Sequence of protein 1:
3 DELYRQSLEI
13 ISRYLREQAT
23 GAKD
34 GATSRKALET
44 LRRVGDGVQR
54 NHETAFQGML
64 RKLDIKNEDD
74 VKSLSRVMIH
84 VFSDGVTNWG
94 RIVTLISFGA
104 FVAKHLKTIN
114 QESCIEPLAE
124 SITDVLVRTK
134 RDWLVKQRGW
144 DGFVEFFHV

Interface contacts:
Residue F149 in protein 1 contacts residue N18 in protein 2 (closest heavy-atom distance 3.3 Å).
Residue D87 in protein 1 interacts with residue R11 in protein 2 (closest heavy-atom distance 3.5 Å).
Residue G93 in protein 1 interacts with residue N17 in protein 2 (closest heavy-atom distance 4.2 Å).
Residue T97 in protein 1 contacts residue I13 in protein 2 (closest heavy-atom distance 3.8 Å).
Residue V51 in protein 1 is in contact with residue I13 in protein 2 (closest heavy-atom distance 4.0 Å).
Residue F85 in protein 1 interacts with residue R11 in protein 2 (closest heavy-atom distance 4.5 Å).
Residue V47 in protein 1 interacts with residue Y21 in protein 2 (closest heavy-atom distance 3.8 Å).
Residue V152 in protein 1 is in contact with residue Y21 in protein 2 (closest heavy-atom distance 4.6 Å).
Residue A58 in protein 1 contacts residue E9 in protein 2 (closest heavy-atom distance 2.9 Å).
Residue L66 in protein 1 contacts residue A6 in protein 2 (closest heavy-atom distance 4.4 Å).
Residue V84 in protein 1 interacts with residue R11 in protein 2 (closest heavy-atom distance 3.0 Å).
Residue R79 in protein 1 contacts residue E3 in protein 2 (closest heavy-atom distance 2.6 Å).
Residue R94 in protein 1 is in contact with residue G14 in protein 2 (closest heavy-atom distance 3.6 Å).
Residue A58 in protein 1 contacts residue I13 in protein 2 (closest heavy-atom distance 4.7 Å).
Residue K65 in protein 1 interacts with residue P2 in protein 2 (closest heavy-atom distance 3.7 Å).
Residue L66 in protein 1 contacts residue E3 in protein 2 (closest heavy-atom distance 4.3 Å).
Residue F59 in protein 1 interacts with residue I13 in protein 2 (closest heavy-atom distance 3.6 Å).
Residue W92 in protein 1 is in contact with residue N18 in protein 2 (closest heavy-atom distance 3.4 Å).
Residue V47 in protein 1 is in contact with residue N17 in protein 2 (closest heavy-atom distance 4.0 Å).
Residue T97 in protein 1 interacts with residue I10 in protein 2 (closest heavy-atom distance 4.0 Å).
Residue L98 in protein 1 contacts residue I10 in protein 2 (closest heavy-atom distance 3.5 Å).
Residue V84 in protein 1 is in contact with residue A7 in protein 2 (closest heavy-atom distance 3.6 Å).
Residue M62 in protein 1 contacts residue A6 in protein 2 (closest heavy-atom distance 3.6 Å).
Residue V51 in protein 1 contacts residue N17 in protein 2 (closest heavy-atom distance 3.6 Å).
Residue R94 in protein 1 interacts with residue D15 in protein 2 (closest heavy-atom distance 2.9 Å).
Residue S86 in protein 1 contacts residue R11 in protein 2 (closest heavy-atom distance 3.6 Å).
Residue H151 in protein 1 interacts with residue Y21 in protein 2 (closest heavy-atom distance 4.5 Å).
Residue N91 in protein 1 interacts with residue N18 in protein 2 (closest heavy-atom distance 3.1 Å).
Residue T97 in protein 1 contacts residue G14 in protein 2 (closest heavy-atom distance 3.3 Å).
Residue H55 in protein 1 contacts residue E16 in protein 2 (closest heavy-atom distance 3.0 Å).
Residue H83 in protein 1 is in contact with residue I4 in protein 2 (closest heavy-atom distance 3.4 Å).
Residue T97 in protein 1 interacts with residue N17 in protein 2 (closest heavy-atom distance 4.2 Å).
Residue A58 in protein 1 contacts residue W5 in protein 2 (closest heavy-atom distance 3.9 Å).
Residue M62 in protein 1 contacts residue W5 in protein 2 (closest heavy-atom distance 3.2 Å).
Residue F149 in protein 1 contacts residue Y21 in protein 2 (closest heavy-atom distance 3.6 Å).
Residue R94 in protein 1 is in contact with residue R11 in protein 2 (closest heavy-atom distance 3.1 Å).
Residue V80 in protein 1 is in contact with residue I10 in protein 2 (closest heavy-atom distance 4.0 Å).
Residue F149 in protein 1 contacts residue A22 in protein 2 (closest heavy-atom distance 4.1 Å).
Residue H83 in protein 1 contacts residue R11 in protein 2 (closest heavy-atom distance 2.9 Å).
Residue V84 in protein 1 contacts residue I10 in protein 2 (closest heavy-atom distance 4.0 Å).
Residue S76 in protein 1 is in contact with residue E3 in protein 2 (closest heavy-atom distance 3.9 Å).
Residue G93 in protein 1 is in contact with residue G14 in protein 2 (closest heavy-atom distance 3.2 Å).
Residue V80 in protein 1 contacts residue E3 in protein 2 (closest heavy-atom distance 3.6 Å).
Residue V80 in protein 1 is in contact with residue A7 in protein 2 (closest heavy-atom distance 3.8 Å).
Residue F150 in protein 1 contacts residue Y21 in protein 2 (closest heavy-atom distance 3.4 Å).
Residue M62 in protein 1 is in contact with residue I10 in protein 2 (closest heavy-atom distance 3.6 Å).
Residue H83 in protein 1 contacts residue A7 in protein 2 (closest heavy-atom distance 3.8 Å).
Residue G93 in protein 1 is in contact with residue N18 in protein 2 (closest heavy-atom distance 3.2 Å).
Residue M62 in protein 1 contacts residue E9 in protein 2 (closest heavy-atom distance 3.5 Å).
Residue K65 in protein 1 is in contact with residue W5 in protein 2 (closest heavy-atom distance 3.5 Å).
Residue V80 in protein 1 interacts with residue A6 in protein 2 (closest heavy-atom distance 3.8 Å).
Residue L66 in protein 1 contacts residue P2 in protein 2 (closest heavy-atom distance 4.2 Å).
Residue N91 in protein 1 contacts residue G14 in protein 2 (closest heavy-atom distance 4.3 Å).
Residue H55 in protein 1 interacts with residue I13 in protein 2 (closest heavy-atom distance 3.7 Å).
Residue F101 in protein 1 is in contact with residue I10 in protein 2 (closest heavy-atom distance 4.3 Å).
Residue R46 in protein 1 is in contact with residue Y21 in protein 2 (closest heavy-atom distance 4.3 Å).
Residue G61 in protein 1 is in contact with residue W5 in protein 2 (closest heavy-atom distance 3.6 Å).
Residue R94 in protein 1 interacts with residue I10 in protein 2 (closest heavy-atom distance 4.3 Å).
Residue N91 in protein 1 is in contact with residue D15 in protein 2 (closest heavy-atom distance 3.1 Å).
Residue H151 in protein 1 contacts residue R23 in protein 2 (closest heavy-atom distance 2.8 Å).

This data describes a binding interaction between two proteins.

Sequence of protein 2:
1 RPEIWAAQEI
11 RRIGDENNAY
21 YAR